Sequence of the second protein:
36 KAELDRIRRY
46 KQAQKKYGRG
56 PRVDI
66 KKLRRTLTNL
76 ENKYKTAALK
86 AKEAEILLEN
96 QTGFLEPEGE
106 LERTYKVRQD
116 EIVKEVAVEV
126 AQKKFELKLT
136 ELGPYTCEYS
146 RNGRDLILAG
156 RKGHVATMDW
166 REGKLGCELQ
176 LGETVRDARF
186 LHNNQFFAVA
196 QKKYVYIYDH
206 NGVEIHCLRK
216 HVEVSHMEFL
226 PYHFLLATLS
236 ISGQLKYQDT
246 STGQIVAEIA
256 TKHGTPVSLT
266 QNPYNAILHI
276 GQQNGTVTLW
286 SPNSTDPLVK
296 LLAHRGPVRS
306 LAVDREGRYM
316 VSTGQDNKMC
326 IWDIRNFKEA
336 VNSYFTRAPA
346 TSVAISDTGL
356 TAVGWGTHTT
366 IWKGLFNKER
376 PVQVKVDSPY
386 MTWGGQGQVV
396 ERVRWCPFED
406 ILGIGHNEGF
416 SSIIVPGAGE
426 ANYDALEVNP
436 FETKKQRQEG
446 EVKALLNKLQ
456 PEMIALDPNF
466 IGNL

This data describes a binding interaction between two proteins.

Sequence of the first protein:
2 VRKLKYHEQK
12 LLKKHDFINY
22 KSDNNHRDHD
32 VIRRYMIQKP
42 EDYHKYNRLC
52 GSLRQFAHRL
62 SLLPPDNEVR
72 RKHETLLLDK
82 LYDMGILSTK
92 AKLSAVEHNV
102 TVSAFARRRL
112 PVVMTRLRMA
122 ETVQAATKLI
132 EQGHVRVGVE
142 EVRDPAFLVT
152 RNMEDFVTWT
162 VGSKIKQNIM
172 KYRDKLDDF

Interface contacts:
Residue F229 in the second protein contacts residue F18 in the first protein (closest heavy-atom distance 4.6 Å).
Residue R214 in the second protein interacts with residue H45 in the first protein (closest heavy-atom distance 3.0 Å).
Residue S246 in the second protein is in contact with residue Y21 in the first protein (closest heavy-atom distance 4.1 Å).
Residue H211 in the second protein is in contact with residue Y21 in the first protein (closest heavy-atom distance 3.2 Å).
Residue H211 in the second protein contacts residue D24 in the first protein (closest heavy-atom distance 4.3 Å).
Residue E209 in the second protein contacts residue P41 in the first protein (closest heavy-atom distance 4.2 Å).
Residue S246 in the second protein is in contact with residue F18 in the first protein (closest heavy-atom distance 4.3 Å).
Residue H211 in the second protein interacts with residue I19 in the first protein (closest heavy-atom distance 3.2 Å).
Residue Q249 in the second protein is in contact with residue K15 in the first protein (closest heavy-atom distance 4.2 Å).
Residue Q443 in the second protein interacts with residue R3 in the first protein (closest heavy-atom distance 4.0 Å).
Residue T247 in the second protein contacts residue K15 in the first protein (closest heavy-atom distance 4.2 Å).
Residue T245 in the second protein is in contact with residue D17 in the first protein (closest heavy-atom distance 4.5 Å).
Residue H211 in the second protein interacts with residue H27 in the first protein (closest heavy-atom distance 3.8 Å).
Residue H187 in the second protein is in contact with residue V2 in the first protein (closest heavy-atom distance 5.0 Å).
Residue Y201 in the second protein is in contact with residue E42 in the first protein (closest heavy-atom distance 4.8 Å).
Residue Y199 in the second protein is in contact with residue H45 in the first protein (closest heavy-atom distance 4.4 Å).
Residue V447 in the second protein interacts with residue V2 in the first protein (closest heavy-atom distance 4.9 Å).
Residue G248 in the second protein interacts with residue S23 in the first protein (closest heavy-atom distance 4.4 Å).
Residue I210 in the second protein interacts with residue F18 in the first protein (closest heavy-atom distance 3.8 Å).
Residue E209 in the second protein is in contact with residue H30 in the first protein (closest heavy-atom distance 4.7 Å).
Residue T247 in the second protein contacts residue Y21 in the first protein (closest heavy-atom distance 4.2 Å).
Residue L450 in the second protein contacts residue L13 in the first protein (closest heavy-atom distance 3.7 Å).
Residue I202 in the second protein is in contact with residue Y21 in the first protein (closest heavy-atom distance 4.5 Å).
Residue V447 in the second protein contacts residue R3 in the first protein (closest heavy-atom distance 3.7 Å).
Residue S246 in the second protein interacts with residue D17 in the first protein (closest heavy-atom distance 2.9 Å).
Residue L450 in the second protein contacts residue F18 in the first protein (closest heavy-atom distance 3.9 Å).
Residue H187 in the second protein interacts with residue F18 in the first protein (closest heavy-atom distance 3.3 Å).
Residue I210 in the second protein interacts with residue H30 in the first protein (closest heavy-atom distance 3.5 Å).
Residue I210 in the second protein contacts residue I19 in the first protein (closest heavy-atom distance 4.1 Å).
Residue L451 in the second protein interacts with residue E9 in the first protein (closest heavy-atom distance 4.4 Å).
Residue Q243 in the second protein interacts with residue Y21 in the first protein (closest heavy-atom distance 4.5 Å).
Residue C212 in the second protein is in contact with residue H45 in the first protein (closest heavy-atom distance 3.8 Å).
Residue Y201 in the second protein is in contact with residue P41 in the first protein (closest heavy-atom distance 4.5 Å).
Residue F191 in the second protein interacts with residue F18 in the first protein (closest heavy-atom distance 4.0 Å).
Residue S246 in the second protein contacts residue H16 in the first protein (closest heavy-atom distance 3.5 Å).
Residue E446 in the second protein contacts residue V2 in the first protein (closest heavy-atom distance 4.8 Å).
Residue F191 in the second protein is in contact with residue I19 in the first protein (closest heavy-atom distance 3.7 Å).
Residue D244 in the second protein is in contact with residue Y21 in the first protein (closest heavy-atom distance 4.6 Å).
Residue K215 in the second protein is in contact with residue S23 in the first protein (closest heavy-atom distance 4.2 Å).
Residue Q443 in the second protein contacts residue V2 in the first protein (closest heavy-atom distance 3.7 Å).
Residue I210 in the second protein interacts with residue H27 in the first protein (closest heavy-atom distance 3.1 Å).
Residue L451 in the second protein is in contact with residue L12 in the first protein (closest heavy-atom distance 3.8 Å).
Residue Q190 in the second protein is in contact with residue V2 in the first protein (closest heavy-atom distance 4.6 Å).
Residue Y199 in the second protein interacts with residue R49 in the first protein (closest heavy-atom distance 3.9 Å).
Residue L451 in the second protein is in contact with residue L13 in the first protein (closest heavy-atom distance 3.7 Å).
Residue T247 in the second protein is in contact with residue H16 in the first protein (closest heavy-atom distance 4.8 Å).
Residue L450 in the second protein contacts residue H16 in the first protein (closest heavy-atom distance 3.3 Å).
Residue V447 in the second protein contacts residue L5 in the first protein (closest heavy-atom distance 4.4 Å).
Residue V447 in the second protein is in contact with residue E9 in the first protein (closest heavy-atom distance 4.6 Å).
Residue S246 in the second protein contacts residue K15 in the first protein (closest heavy-atom distance 4.7 Å).
Residue R214 in the second protein contacts residue R49 in the first protein (closest heavy-atom distance 3.9 Å).
Residue G248 in the second protein is in contact with residue K22 in the first protein (closest heavy-atom distance 4.9 Å).
Residue G248 in the second protein contacts residue Y21 in the first protein (closest heavy-atom distance 3.5 Å).
Residue T245 in the second protein interacts with residue F18 in the first protein (closest heavy-atom distance 3.7 Å).
Residue K198 in the second protein contacts residue R49 in the first protein (closest heavy-atom distance 4.2 Å).
Residue T245 in the second protein interacts with residue Y21 in the first protein (closest heavy-atom distance 2.2 Å).
Residue H211 in the second protein interacts with residue F18 in the first protein (closest heavy-atom distance 3.7 Å).
Residue T247 in the second protein is in contact with residue D17 in the first protein (closest heavy-atom distance 4.9 Å).